Sequence of protein 2:
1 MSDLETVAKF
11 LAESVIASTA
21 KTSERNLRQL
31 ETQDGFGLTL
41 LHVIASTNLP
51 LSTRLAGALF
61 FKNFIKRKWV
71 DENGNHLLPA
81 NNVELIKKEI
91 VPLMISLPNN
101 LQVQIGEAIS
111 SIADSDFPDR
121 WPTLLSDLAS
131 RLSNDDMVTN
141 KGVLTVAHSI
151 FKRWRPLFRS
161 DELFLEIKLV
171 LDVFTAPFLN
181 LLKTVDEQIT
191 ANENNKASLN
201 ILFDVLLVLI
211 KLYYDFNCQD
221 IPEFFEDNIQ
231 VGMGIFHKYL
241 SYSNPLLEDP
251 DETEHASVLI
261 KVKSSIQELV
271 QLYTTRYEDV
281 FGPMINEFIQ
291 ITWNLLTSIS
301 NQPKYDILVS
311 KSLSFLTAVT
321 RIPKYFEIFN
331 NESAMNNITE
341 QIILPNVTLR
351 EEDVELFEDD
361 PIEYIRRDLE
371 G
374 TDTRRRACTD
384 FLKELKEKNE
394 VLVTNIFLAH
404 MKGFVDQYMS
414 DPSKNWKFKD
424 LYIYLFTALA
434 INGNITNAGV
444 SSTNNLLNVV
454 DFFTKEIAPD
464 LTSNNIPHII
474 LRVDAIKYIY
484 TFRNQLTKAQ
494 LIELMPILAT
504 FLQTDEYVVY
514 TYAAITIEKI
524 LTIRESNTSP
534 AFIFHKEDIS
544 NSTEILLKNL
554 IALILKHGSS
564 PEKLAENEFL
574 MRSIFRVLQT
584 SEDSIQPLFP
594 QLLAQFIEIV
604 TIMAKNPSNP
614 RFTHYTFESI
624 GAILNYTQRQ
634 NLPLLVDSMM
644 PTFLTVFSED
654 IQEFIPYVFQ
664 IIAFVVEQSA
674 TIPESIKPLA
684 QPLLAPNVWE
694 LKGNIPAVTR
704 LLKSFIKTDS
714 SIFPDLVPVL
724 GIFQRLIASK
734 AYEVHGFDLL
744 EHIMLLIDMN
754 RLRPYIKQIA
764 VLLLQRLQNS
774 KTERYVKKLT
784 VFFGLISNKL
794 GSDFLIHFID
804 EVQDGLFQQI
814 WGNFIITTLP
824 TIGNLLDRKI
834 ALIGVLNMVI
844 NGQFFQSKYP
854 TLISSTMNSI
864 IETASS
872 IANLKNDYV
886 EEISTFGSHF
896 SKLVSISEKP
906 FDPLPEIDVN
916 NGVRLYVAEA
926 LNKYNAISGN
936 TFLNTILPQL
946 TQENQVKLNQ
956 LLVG

Sequence of protein 1:
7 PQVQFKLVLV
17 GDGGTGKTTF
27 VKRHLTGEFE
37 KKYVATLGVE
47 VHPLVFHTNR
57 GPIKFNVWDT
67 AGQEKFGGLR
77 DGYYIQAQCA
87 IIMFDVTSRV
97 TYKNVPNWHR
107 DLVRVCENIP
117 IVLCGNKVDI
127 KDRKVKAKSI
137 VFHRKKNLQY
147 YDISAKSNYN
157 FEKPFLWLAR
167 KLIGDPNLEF

This data describes a binding interaction between two proteins.

Interface contacts:
Residue V103 in protein 2 is in contact with residue R110 in protein 1 (closest heavy-atom distance 3.6 Å).
Residue Q104 in protein 2 interacts with residue R110 in protein 1 (closest heavy-atom distance 3.4 Å).
Residue E656 in protein 2 interacts with residue K152 in protein 1 (closest heavy-atom distance 3.0 Å).
Residue V15 in protein 2 contacts residue I81 in protein 1 (closest heavy-atom distance 3.3 Å).
Residue K21 in protein 2 is in contact with residue L43 in protein 1 (closest heavy-atom distance 3.5 Å).
Residue S896 in protein 2 is in contact with residue K127 in protein 1 (closest heavy-atom distance 3.5 Å).
Residue E363 in protein 2 is in contact with residue Y155 in protein 1 (closest heavy-atom distance 3.4 Å).
Residue H617 in protein 2 is in contact with residue K127 in protein 1 (closest heavy-atom distance 3.8 Å).
Residue E24 in protein 2 is in contact with residue Y79 in protein 1 (closest heavy-atom distance 3.6 Å).
Residue L59 in protein 2 contacts residue G78 in protein 1 (closest heavy-atom distance 3.8 Å).
Residue S889 in protein 2 contacts residue G20 in protein 1 (closest heavy-atom distance 4.0 Å).
Residue Q104 in protein 2 is in contact with residue V111 in protein 1 (closest heavy-atom distance 3.6 Å).
Residue E24 in protein 2 interacts with residue G74 in protein 1 (closest heavy-atom distance 3.2 Å).
Residue P613 in protein 2 interacts with residue I126 in protein 1 (closest heavy-atom distance 3.6 Å).
Residue S52 in protein 2 interacts with residue Q82 in protein 1 (closest heavy-atom distance 3.7 Å).
Residue P610 in protein 2 interacts with residue S153 in protein 1 (closest heavy-atom distance 3.6 Å).
Residue K62 in protein 2 is in contact with residue D77 in protein 1 (closest heavy-atom distance 2.6 Å).
Residue E254 in protein 2 interacts with residue N143 in protein 1 (closest heavy-atom distance 3.4 Å).
Residue N63 in protein 2 interacts with residue D77 in protein 1 (closest heavy-atom distance 3.0 Å).
Residue S14 in protein 2 is in contact with residue L75 in protein 1 (closest heavy-atom distance 3.7 Å).
Residue T374 in protein 2 interacts with residue K134 in protein 1 (closest heavy-atom distance 3.6 Å).
Residue E24 in protein 2 interacts with residue L75 in protein 1 (closest heavy-atom distance 3.5 Å).
Residue K66 in protein 2 interacts with residue R76 in protein 1 (closest heavy-atom distance 3.9 Å).
Residue P613 in protein 2 interacts with residue D125 in protein 1 (closest heavy-atom distance 3.4 Å).
Residue K21 in protein 2 contacts residue V45 in protein 1 (closest heavy-atom distance 3.0 Å).
Residue T890 in protein 2 contacts residue Y39 in protein 1 (closest heavy-atom distance 3.9 Å).
Residue L59 in protein 2 contacts residue I81 in protein 1 (closest heavy-atom distance 3.9 Å).
Residue R67 in protein 2 interacts with residue R76 in protein 1 (closest heavy-atom distance 3.7 Å).
Residue V15 in protein 2 interacts with residue W64 in protein 1 (closest heavy-atom distance 3.5 Å).
Residue S14 in protein 2 is in contact with residue W64 in protein 1 (closest heavy-atom distance 4.0 Å).
Residue S889 in protein 2 interacts with residue K123 in protein 1 (closest heavy-atom distance 2.8 Å).
Residue S611 in protein 2 is in contact with residue D125 in protein 1 (closest heavy-atom distance 3.8 Å).
Residue F891 in protein 2 interacts with residue K37 in protein 1 (closest heavy-atom distance 3.7 Å).
Residue S52 in protein 2 contacts residue I81 in protein 1 (closest heavy-atom distance 4.0 Å).
Residue P613 in protein 2 interacts with residue V124 in protein 1 (closest heavy-atom distance 3.6 Å).
Residue E370 in protein 2 interacts with residue K134 in protein 1 (closest heavy-atom distance 3.6 Å).
Residue H255 in protein 2 contacts residue N143 in protein 1 (closest heavy-atom distance 3.4 Å).
Residue A17 in protein 2 interacts with residue W64 in protein 1 (closest heavy-atom distance 3.5 Å).
Residue N609 in protein 2 interacts with residue S153 in protein 1 (closest heavy-atom distance 3.1 Å).
Residue L55 in protein 2 interacts with residue I81 in protein 1 (closest heavy-atom distance 4.0 Å).
Residue N63 in protein 2 interacts with residue L75 in protein 1 (closest heavy-atom distance 3.3 Å).
Residue F891 in protein 2 is in contact with residue K152 in protein 1 (closest heavy-atom distance 3.6 Å).
Residue L59 in protein 2 interacts with residue D77 in protein 1 (closest heavy-atom distance 3.4 Å).
Residue R367 in protein 2 contacts residue A133 in protein 1 (closest heavy-atom distance 3.8 Å).
Residue H894 in protein 2 is in contact with residue I126 in protein 1 (closest heavy-atom distance 3.5 Å).
Residue N100 in protein 2 interacts with residue R110 in protein 1 (closest heavy-atom distance 3.1 Å).
Residue V15 in protein 2 is in contact with residue K12 in protein 1 (closest heavy-atom distance 3.6 Å).
Residue E107 in protein 2 interacts with residue R110 in protein 1 (closest heavy-atom distance 3.2 Å).
Residue S889 in protein 2 interacts with residue T93 in protein 1 (closest heavy-atom distance 2.9 Å).
Residue D653 in protein 2 interacts with residue K37 in protein 1 (closest heavy-atom distance 3.0 Å).
Residue F891 in protein 2 interacts with residue F35 in protein 1 (closest heavy-atom distance 3.7 Å).
Residue N63 in protein 2 is in contact with residue R76 in protein 1 (closest heavy-atom distance 3.5 Å).
Residue S889 in protein 2 interacts with residue D91 in protein 1 (closest heavy-atom distance 3.6 Å).
Residue A20 in protein 2 interacts with residue W64 in protein 1 (closest heavy-atom distance 3.6 Å).
Residue P613 in protein 2 interacts with residue K127 in protein 1 (closest heavy-atom distance 3.4 Å).
Residue I16 in protein 2 is in contact with residue W64 in protein 1 (closest heavy-atom distance 3.9 Å).
Residue F60 in protein 2 is in contact with residue L75 in protein 1 (closest heavy-atom distance 3.6 Å).
Residue N100 in protein 2 contacts residue V111 in protein 1 (closest heavy-atom distance 3.9 Å).
Residue I888 in protein 2 interacts with residue Y39 in protein 1 (closest heavy-atom distance 3.5 Å).
Residue A56 in protein 2 contacts residue I81 in protein 1 (closest heavy-atom distance 3.5 Å).